Sequence of chain B:
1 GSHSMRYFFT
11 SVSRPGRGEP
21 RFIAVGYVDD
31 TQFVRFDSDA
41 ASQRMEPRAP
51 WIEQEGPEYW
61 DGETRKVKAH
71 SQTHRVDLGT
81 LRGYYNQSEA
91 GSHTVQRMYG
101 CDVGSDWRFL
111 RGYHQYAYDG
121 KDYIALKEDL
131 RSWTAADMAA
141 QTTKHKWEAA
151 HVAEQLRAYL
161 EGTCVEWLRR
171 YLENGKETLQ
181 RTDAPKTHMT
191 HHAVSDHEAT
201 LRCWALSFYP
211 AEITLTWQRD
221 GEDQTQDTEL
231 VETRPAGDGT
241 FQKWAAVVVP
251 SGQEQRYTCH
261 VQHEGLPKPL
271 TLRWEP

Contacts between the two chains:
Residue M5 in chain B interacts with residue G1 in chain A (closest heavy-atom distance 3.9 Å).
Residue W167 in chain B interacts with residue I2 in chain A (closest heavy-atom distance 4.9 Å).
Residue Y171 in chain B interacts with residue G1 in chain A (closest heavy-atom distance 2.8 Å).
Residue Y99 in chain B contacts residue I2 in chain A (closest heavy-atom distance 3.2 Å).
Residue D77 in chain B contacts residue F7 in chain A (closest heavy-atom distance 4.6 Å).
Residue M45 in chain B interacts with residue I2 in chain A (closest heavy-atom distance 4.9 Å).
Residue V76 in chain B is in contact with residue T8 in chain A (closest heavy-atom distance 4.0 Å).
Residue K146 in chain B is in contact with residue L9 in chain A (closest heavy-atom distance 3.3 Å).
Residue K146 in chain B contacts residue T8 in chain A (closest heavy-atom distance 2.8 Å).
Residue H70 in chain B interacts with residue L3 in chain A (closest heavy-atom distance 3.4 Å).
Residue K66 in chain B is in contact with residue G1 in chain A (closest heavy-atom distance 4.5 Å).
Residue H70 in chain B interacts with residue I2 in chain A (closest heavy-atom distance 4.2 Å).
Residue Y159 in chain B contacts residue G1 in chain A (closest heavy-atom distance 2.4 Å).
Residue K66 in chain B is in contact with residue L3 in chain A (closest heavy-atom distance 3.4 Å).
Residue Y84 in chain B contacts residue L9 in chain A (closest heavy-atom distance 4.4 Å).
Residue V152 in chain B contacts residue F7 in chain A (closest heavy-atom distance 3.5 Å).
Residue Y116 in chain B is in contact with residue L9 in chain A (closest heavy-atom distance 4.1 Å).
Residue R97 in chain B contacts residue F7 in chain A (closest heavy-atom distance 3.7 Å).
Residue K66 in chain B is in contact with residue V6 in chain A (closest heavy-atom distance 4.6 Å).
Residue L156 in chain B interacts with residue F7 in chain A (closest heavy-atom distance 4.0 Å).
Residue L156 in chain B interacts with residue F5 in chain A (closest heavy-atom distance 4.1 Å).
Residue T73 in chain B contacts residue T8 in chain A (closest heavy-atom distance 3.7 Å).
Residue R97 in chain B contacts residue L3 in chain A (closest heavy-atom distance 3.3 Å).
Residue V67 in chain B interacts with residue I2 in chain A (closest heavy-atom distance 3.5 Å).
Residue Y7 in chain B interacts with residue I2 in chain A (closest heavy-atom distance 3.5 Å).
Residue W147 in chain B interacts with residue T8 in chain A (closest heavy-atom distance 3.0 Å).
Residue Y59 in chain B is in contact with residue G1 in chain A (closest heavy-atom distance 4.6 Å).
Residue K66 in chain B contacts residue E4 in chain A (closest heavy-atom distance 3.7 Å).
Residue F9 in chain B is in contact with residue I2 in chain A (closest heavy-atom distance 4.1 Å).
Residue W167 in chain B is in contact with residue G1 in chain A (closest heavy-atom distance 3.5 Å).
Residue W147 in chain B contacts residue L9 in chain A (closest heavy-atom distance 3.5 Å).
Residue L81 in chain B is in contact with residue L9 in chain A (closest heavy-atom distance 3.6 Å).
Residue Y159 in chain B interacts with residue L3 in chain A (closest heavy-atom distance 3.4 Å).
Residue D77 in chain B interacts with residue T8 in chain A (closest heavy-atom distance 3.6 Å).
Residue H114 in chain B contacts residue L3 in chain A (closest heavy-atom distance 4.6 Å).
Residue K66 in chain B contacts residue I2 in chain A (closest heavy-atom distance 3.3 Å).
Residue Q155 in chain B interacts with residue F5 in chain A (closest heavy-atom distance 3.5 Å).
Residue E63 in chain B interacts with residue G1 in chain A (closest heavy-atom distance 3.4 Å).
Residue T80 in chain B is in contact with residue L9 in chain A (closest heavy-atom distance 4.3 Å).
Residue H70 in chain B is in contact with residue V6 in chain A (closest heavy-atom distance 3.8 Å).
Residue Y123 in chain B is in contact with residue L9 in chain A (closest heavy-atom distance 3.6 Å).
Residue I124 in chain B interacts with residue L9 in chain A (closest heavy-atom distance 4.3 Å).
Residue H114 in chain B contacts residue F7 in chain A (closest heavy-atom distance 3.6 Å).
Residue Y99 in chain B is in contact with residue L3 in chain A (closest heavy-atom distance 2.9 Å).
Residue W147 in chain B is in contact with residue F7 in chain A (closest heavy-atom distance 3.5 Å).
Residue Y7 in chain B contacts residue G1 in chain A (closest heavy-atom distance 2.9 Å).
Residue E63 in chain B contacts residue I2 in chain A (closest heavy-atom distance 3.3 Å).
Residue A69 in chain B contacts residue V6 in chain A (closest heavy-atom distance 3.9 Å).
Residue L156 in chain B interacts with residue L3 in chain A (closest heavy-atom distance 3.7 Å).
Residue T73 in chain B interacts with residue F7 in chain A (closest heavy-atom distance 3.6 Å).
Residue T143 in chain B interacts with residue L9 in chain A (closest heavy-atom distance 2.4 Å).
Residue Y116 in chain B interacts with residue F7 in chain A (closest heavy-atom distance 4.3 Å).
Residue V152 in chain B is in contact with residue F5 in chain A (closest heavy-atom distance 4.9 Å).
Residue Y159 in chain B contacts residue I2 in chain A (closest heavy-atom distance 3.8 Å).
Residue D77 in chain B is in contact with residue L9 in chain A (closest heavy-atom distance 2.8 Å).
Residue T73 in chain B interacts with residue V6 in chain A (closest heavy-atom distance 4.1 Å).

These two protein chains interact to form a complex.

Sequence of chain A:
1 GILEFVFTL